Sequence of the first protein:
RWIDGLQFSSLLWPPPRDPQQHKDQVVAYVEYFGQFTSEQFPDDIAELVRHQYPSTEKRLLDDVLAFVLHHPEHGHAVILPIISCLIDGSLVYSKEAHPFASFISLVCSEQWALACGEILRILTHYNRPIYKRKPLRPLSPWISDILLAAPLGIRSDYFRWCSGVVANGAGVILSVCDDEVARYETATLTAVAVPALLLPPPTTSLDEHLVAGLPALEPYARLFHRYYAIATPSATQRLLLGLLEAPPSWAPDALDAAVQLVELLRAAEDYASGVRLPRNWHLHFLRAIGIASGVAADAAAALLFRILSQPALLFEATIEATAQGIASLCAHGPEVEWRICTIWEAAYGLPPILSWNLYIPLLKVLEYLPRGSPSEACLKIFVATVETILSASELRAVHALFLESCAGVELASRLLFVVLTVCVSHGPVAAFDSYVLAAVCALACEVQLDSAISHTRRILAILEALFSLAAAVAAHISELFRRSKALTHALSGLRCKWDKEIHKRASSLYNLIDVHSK

Residue-level contacts at the interface:
Residue E664 in the first protein interacts with residue F21 in the second protein (closest heavy-atom distance 3.9 Å).
Residue L661 in the first protein interacts with residue Y35 in the second protein (closest heavy-atom distance 3.0 Å).
Residue R570 in the first protein contacts residue D25 in the second protein (closest heavy-atom distance 2.7 Å).
Residue S567 in the first protein interacts with residue E28 in the second protein (closest heavy-atom distance 5.0 Å).
Residue E664 in the first protein interacts with residue Y35 in the second protein (closest heavy-atom distance 4.6 Å).
Residue L578 in the first protein contacts residue Y35 in the second protein (closest heavy-atom distance 3.6 Å).
Residue A758 in the first protein is in contact with residue E116 in the second protein (closest heavy-atom distance 3.7 Å).
Residue S705 in the first protein is in contact with residue T38 in the second protein (closest heavy-atom distance 3.4 Å).
Residue H574 in the first protein is in contact with residue A48 in the second protein (closest heavy-atom distance 3.7 Å).
Residue S652 in the first protein is in contact with residue D25 in the second protein (closest heavy-atom distance 2.6 Å).
Residue Y653 in the first protein is in contact with residue I34 in the second protein (closest heavy-atom distance 3.3 Å).
Residue A660 in the first protein contacts residue F21 in the second protein (closest heavy-atom distance 4.3 Å).
Residue L655 in the first protein is in contact with residue H122 in the second protein (closest heavy-atom distance 3.1 Å).
Residue A656 in the first protein is in contact with residue V23 in the second protein (closest heavy-atom distance 3.5 Å).
Residue S756 in the first protein is in contact with residue E116 in the second protein (closest heavy-atom distance 3.4 Å).
Residue A758 in the first protein interacts with residue I114 in the second protein (closest heavy-atom distance 4.3 Å).
Residue E664 in the first protein contacts residue V39 in the second protein (closest heavy-atom distance 4.7 Å).
Residue L667 in the first protein interacts with residue F21 in the second protein (closest heavy-atom distance 4.6 Å).
Residue C663 in the first protein interacts with residue F21 in the second protein (closest heavy-atom distance 4.0 Å).
Residue H574 in the first protein interacts with residue I34 in the second protein (closest heavy-atom distance 3.6 Å).
Residue A660 in the first protein interacts with residue I124 in the second protein (closest heavy-atom distance 5.0 Å).
Residue H574 in the first protein contacts residue Y35 in the second protein (closest heavy-atom distance 4.2 Å).
Residue R570 in the first protein contacts residue E28 in the second protein (closest heavy-atom distance 4.2 Å).
Residue A657 in the first protein interacts with residue Y35 in the second protein (closest heavy-atom distance 4.3 Å).
Residue L661 in the first protein is in contact with residue N37 in the second protein (closest heavy-atom distance 4.5 Å).
Residue E579 in the first protein is in contact with residue A48 in the second protein (closest heavy-atom distance 3.9 Å).
Residue E579 in the first protein interacts with residue R47 in the second protein (closest heavy-atom distance 2.3 Å).
Residue E664 in the first protein interacts with residue N37 in the second protein (closest heavy-atom distance 2.1 Å).
Residue R755 in the first protein is in contact with residue E116 in the second protein (closest heavy-atom distance 4.7 Å).
Residue E579 in the first protein contacts residue E41 in the second protein (closest heavy-atom distance 3.6 Å).
Residue A660 in the first protein is in contact with residue V23 in the second protein (closest heavy-atom distance 4.1 Å).
Residue H709 in the first protein interacts with residue T38 in the second protein (closest heavy-atom distance 3.2 Å).
Residue R570 in the first protein contacts residue I33 in the second protein (closest heavy-atom distance 4.8 Å).
Residue L655 in the first protein is in contact with residue E116 in the second protein (closest heavy-atom distance 3.8 Å).
Residue H574 in the first protein is in contact with residue I52 in the second protein (closest heavy-atom distance 3.3 Å).
Residue A656 in the first protein interacts with residue I34 in the second protein (closest heavy-atom distance 4.9 Å).
Residue S652 in the first protein interacts with residue I34 in the second protein (closest heavy-atom distance 4.0 Å).
Residue K757 in the first protein contacts residue E116 in the second protein (closest heavy-atom distance 3.5 Å).
Residue A656 in the first protein is in contact with residue Y35 in the second protein (closest heavy-atom distance 4.7 Å).
Residue R570 in the first protein is in contact with residue I52 in the second protein (closest heavy-atom distance 4.1 Å).
Residue A571 in the first protein interacts with residue I52 in the second protein (closest heavy-atom distance 3.9 Å).
Residue A660 in the first protein is in contact with residue Y35 in the second protein (closest heavy-atom distance 3.7 Å).
Residue R570 in the first protein contacts residue I34 in the second protein (closest heavy-atom distance 3.2 Å).
Residue S652 in the first protein interacts with residue H122 in the second protein (closest heavy-atom distance 2.3 Å).
Residue E579 in the first protein is in contact with residue E49 in the second protein (closest heavy-atom distance 3.8 Å).
Residue A706 in the first protein is in contact with residue T38 in the second protein (closest heavy-atom distance 4.7 Å).
Residue A656 in the first protein is in contact with residue H122 in the second protein (closest heavy-atom distance 4.5 Å).
Residue Y653 in the first protein interacts with residue Y35 in the second protein (closest heavy-atom distance 4.2 Å).
Residue A706 in the first protein is in contact with residue N37 in the second protein (closest heavy-atom distance 4.9 Å).
Residue H574 in the first protein contacts residue V36 in the second protein (closest heavy-atom distance 4.2 Å).
Residue E664 in the first protein is in contact with residue C19 in the second protein (closest heavy-atom distance 4.4 Å).

These two protein chains interact to form a complex.

Sequence of the second protein:
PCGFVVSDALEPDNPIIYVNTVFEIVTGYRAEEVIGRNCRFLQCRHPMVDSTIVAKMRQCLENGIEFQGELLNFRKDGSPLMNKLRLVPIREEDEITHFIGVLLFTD